Sequence of chain A:
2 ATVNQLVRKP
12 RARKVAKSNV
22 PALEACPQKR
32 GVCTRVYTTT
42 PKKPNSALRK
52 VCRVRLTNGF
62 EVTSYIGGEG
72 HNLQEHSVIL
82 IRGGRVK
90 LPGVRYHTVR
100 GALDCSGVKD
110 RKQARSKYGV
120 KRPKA

The following describes two proteins that form a bound complex.

Residue-level contacts at the interface:
Residue D82 in chain B contacts residue R56 in chain A (closest heavy-atom distance 4.4 Å).
Residue E75 in chain B contacts residue T40 in chain A (closest heavy-atom distance 3.2 Å).
Residue V48 in chain B contacts residue T39 in chain A (closest heavy-atom distance 3.9 Å).
Residue C51 in chain B contacts residue V37 in chain A (closest heavy-atom distance 4.3 Å).
Residue G45 in chain B interacts with residue E76 in chain A (closest heavy-atom distance 4.3 Å).
Residue N47 in chain B contacts residue N73 in chain A (closest heavy-atom distance 3.9 Å).
Residue G45 in chain B is in contact with residue Q75 in chain A (closest heavy-atom distance 3.2 Å).
Residue D44 in chain B is in contact with residue Q75 in chain A (closest heavy-atom distance 3.6 Å).
Residue L81 in chain B interacts with residue T35 in chain A (closest heavy-atom distance 3.4 Å).
Residue N47 in chain B contacts residue L74 in chain A (closest heavy-atom distance 3.1 Å).
Residue I46 in chain B is in contact with residue Q75 in chain A (closest heavy-atom distance 3.0 Å).
Residue S59 in chain B is in contact with residue S47 in chain A (closest heavy-atom distance 4.6 Å).
Residue V76 in chain B interacts with residue T39 in chain A (closest heavy-atom distance 3.0 Å).
Residue N73 in chain B is in contact with residue P42 in chain A (closest heavy-atom distance 3.3 Å).
Residue Y39 in chain B contacts residue R36 in chain A (closest heavy-atom distance 4.0 Å).
Residue P79 in chain B contacts residue E76 in chain A (closest heavy-atom distance 3.1 Å).
Residue F150 in chain B is in contact with residue R56 in chain A (closest heavy-atom distance 3.6 Å).
Residue S77 in chain B contacts residue V37 in chain A (closest heavy-atom distance 4.6 Å).
Residue L74 in chain B interacts with residue T40 in chain A (closest heavy-atom distance 3.6 Å).
Residue G80 in chain B contacts residue T35 in chain A (closest heavy-atom distance 3.4 Å).
Residue L81 in chain B interacts with residue R56 in chain A (closest heavy-atom distance 3.8 Å).
Residue N47 in chain B interacts with residue H72 in chain A (closest heavy-atom distance 3.0 Å).
Residue N73 in chain B contacts residue L90 in chain A (closest heavy-atom distance 4.6 Å).
Residue I46 in chain B interacts with residue V37 in chain A (closest heavy-atom distance 3.6 Å).
Residue V48 in chain B contacts residue H72 in chain A (closest heavy-atom distance 4.3 Å).
Residue N73 in chain B interacts with residue T40 in chain A (closest heavy-atom distance 2.9 Å).
Residue L81 in chain B contacts residue H77 in chain A (closest heavy-atom distance 4.6 Å).
Residue A52 in chain B interacts with residue L49 in chain A (closest heavy-atom distance 3.3 Å).
Residue E75 in chain B interacts with residue Y38 in chain A (closest heavy-atom distance 3.6 Å).
Residue C51 in chain B interacts with residue T39 in chain A (closest heavy-atom distance 3.2 Å).
Residue R83 in chain B contacts residue E76 in chain A (closest heavy-atom distance 4.0 Å).
Residue V76 in chain B interacts with residue Y38 in chain A (closest heavy-atom distance 3.2 Å).
Residue Y72 in chain B interacts with residue K43 in chain A (closest heavy-atom distance 3.1 Å).
Residue V48 in chain B contacts residue V37 in chain A (closest heavy-atom distance 2.5 Å).
Residue S55 in chain B interacts with residue T39 in chain A (closest heavy-atom distance 2.7 Å).
Residue H56 in chain B is in contact with residue L49 in chain A (closest heavy-atom distance 4.2 Å).
Residue S78 in chain B interacts with residue R36 in chain A (closest heavy-atom distance 3.2 Å).
Residue S78 in chain B interacts with residue V37 in chain A (closest heavy-atom distance 2.7 Å).
Residue L74 in chain B contacts residue T41 in chain A (closest heavy-atom distance 4.4 Å).
Residue I46 in chain B contacts residue E76 in chain A (closest heavy-atom distance 3.9 Å).
Residue A71 in chain B contacts residue K43 in chain A (closest heavy-atom distance 3.1 Å).
Residue A52 in chain B is in contact with residue T39 in chain A (closest heavy-atom distance 3.5 Å).
Residue G80 in chain B contacts residue E76 in chain A (closest heavy-atom distance 4.4 Å).
Residue Y72 in chain B contacts residue K44 in chain A (closest heavy-atom distance 3.0 Å).
Residue Y72 in chain B is in contact with residue P42 in chain A (closest heavy-atom distance 4.0 Å).
Residue N47 in chain B contacts residue Q75 in chain A (closest heavy-atom distance 3.2 Å).
Residue L74 in chain B contacts residue T39 in chain A (closest heavy-atom distance 4.7 Å).
Residue E75 in chain B contacts residue T39 in chain A (closest heavy-atom distance 3.2 Å).
Residue D82 in chain B is in contact with residue R36 in chain A (closest heavy-atom distance 4.1 Å).
Residue S78 in chain B contacts residue Y38 in chain A (closest heavy-atom distance 3.9 Å).
Residue S77 in chain B contacts residue Y38 in chain A (closest heavy-atom distance 3.6 Å).
Residue V48 in chain B interacts with residue Y38 in chain A (closest heavy-atom distance 4.4 Å).
Residue P79 in chain B contacts residue R36 in chain A (closest heavy-atom distance 4.5 Å).
Residue T69 in chain B contacts residue K44 in chain A (closest heavy-atom distance 4.6 Å).
Residue G80 in chain B interacts with residue R36 in chain A (closest heavy-atom distance 3.6 Å).
Residue N73 in chain B contacts residue T41 in chain A (closest heavy-atom distance 2.1 Å).
Residue Y72 in chain B interacts with residue T41 in chain A (closest heavy-atom distance 3.5 Å).
Residue D82 in chain B is in contact with residue T35 in chain A (closest heavy-atom distance 3.3 Å).
Residue V48 in chain B is in contact with residue K51 in chain A (closest heavy-atom distance 4.2 Å).
Residue Y72 in chain B interacts with residue S47 in chain A (closest heavy-atom distance 3.1 Å).

Sequence of chain B:
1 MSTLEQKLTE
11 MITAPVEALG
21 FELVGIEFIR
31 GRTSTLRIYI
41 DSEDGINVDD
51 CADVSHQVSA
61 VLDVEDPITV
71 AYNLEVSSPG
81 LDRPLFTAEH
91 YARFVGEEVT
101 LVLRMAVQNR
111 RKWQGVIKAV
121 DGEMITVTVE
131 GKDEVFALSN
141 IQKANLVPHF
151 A